These two protein chains interact to form a complex.

Residue-level contacts at the interface:
Residue S406 in the second protein is in contact with residue S35 in the first protein (closest heavy-atom distance 3.7 Å).
Residue P480 in the second protein interacts with residue K300 in the first protein (closest heavy-atom distance 3.7 Å).
Residue Y360 in the second protein is in contact with residue Q173 in the first protein (closest heavy-atom distance 3.4 Å).
Residue P480 in the second protein contacts residue A299 in the first protein (closest heavy-atom distance 3.7 Å).
Residue L418 in the second protein interacts with residue Q31 in the first protein (closest heavy-atom distance 3.3 Å).
Residue Y360 in the second protein contacts residue N176 in the first protein (closest heavy-atom distance 3.7 Å).
Residue L422 in the second protein contacts residue P221 in the first protein (closest heavy-atom distance 3.7 Å).
Residue T419 in the second protein contacts residue L224 in the first protein (closest heavy-atom distance 3.7 Å).
Residue N367 in the second protein interacts with residue A171 in the first protein (closest heavy-atom distance 3.2 Å).
Residue G364 in the second protein contacts residue Q173 in the first protein (closest heavy-atom distance 3.3 Å).
Residue N366 in the second protein contacts residue R259 in the first protein (closest heavy-atom distance 3.3 Å).
Residue K377 in the second protein interacts with residue D169 in the first protein (closest heavy-atom distance 3.8 Å).
Residue I400 in the second protein interacts with residue M119 in the first protein (closest heavy-atom distance 3.6 Å).
Residue Y414 in the second protein interacts with residue Y101 in the first protein (closest heavy-atom distance 3.3 Å).
Residue D380 in the second protein is in contact with residue K24 in the first protein (closest heavy-atom distance 2.6 Å).
Residue W476 in the second protein is in contact with residue K300 in the first protein (closest heavy-atom distance 3.5 Å).
Residue K370 in the second protein contacts residue A253 in the first protein (closest heavy-atom distance 3.4 Å).
Residue S423 in the second protein is in contact with residue P221 in the first protein (closest heavy-atom distance 3.2 Å).
Residue T430 in the second protein contacts residue Y226 in the first protein (closest heavy-atom distance 3.8 Å).
Residue T430 in the second protein contacts residue L243 in the first protein (closest heavy-atom distance 3.3 Å).
Residue Q393 in the second protein is in contact with residue Q127 in the first protein (closest heavy-atom distance 3.7 Å).
Residue N367 in the second protein is in contact with residue Y174 in the first protein (closest heavy-atom distance 3.8 Å).
Residue F404 in the second protein interacts with residue K116 in the first protein (closest heavy-atom distance 3.6 Å).
Residue D362 in the second protein interacts with residue T284 in the first protein (closest heavy-atom distance 2.7 Å).
Residue I400 in the second protein interacts with residue S122 in the first protein (closest heavy-atom distance 3.8 Å).
Residue N367 in the second protein is in contact with residue S170 in the first protein (closest heavy-atom distance 3.7 Å).
Residue A427 in the second protein interacts with residue Q225 in the first protein (closest heavy-atom distance 3.6 Å).
Residue I400 in the second protein is in contact with residue P19 in the first protein (closest heavy-atom distance 3.7 Å).
Residue K370 in the second protein contacts residue A254 in the first protein (closest heavy-atom distance 3.7 Å).
Residue Q355 in the second protein interacts with residue C271 in the first protein (closest heavy-atom distance 2.8 Å).
Residue L363 in the second protein interacts with residue M175 in the first protein (closest heavy-atom distance 3.7 Å).
Residue L363 in the second protein is in contact with residue Y174 in the first protein (closest heavy-atom distance 3.6 Å).
Residue N367 in the second protein is in contact with residue L172 in the first protein (closest heavy-atom distance 2.4 Å).
Residue S423 in the second protein interacts with residue Q225 in the first protein (closest heavy-atom distance 3.5 Å).
Residue A413 in the second protein is in contact with residue D39 in the first protein (closest heavy-atom distance 3.2 Å).
Residue R381 in the second protein contacts residue E130 in the first protein (closest heavy-atom distance 3.4 Å).
Residue S397 in the second protein interacts with residue S122 in the first protein (closest heavy-atom distance 3.4 Å).
Residue L363 in the second protein is in contact with residue C257 in the first protein (closest heavy-atom distance 3.7 Å).
Residue S403 in the second protein interacts with residue L34 in the first protein (closest heavy-atom distance 3.6 Å).
Residue L363 in the second protein interacts with residue Q173 in the first protein (closest heavy-atom distance 3.3 Å).
Residue R381 in the second protein contacts residue H128 in the first protein (closest heavy-atom distance 3.3 Å).
Residue E359 in the second protein contacts residue S273 in the first protein (closest heavy-atom distance 3.2 Å).
Residue L422 in the second protein contacts residue S222 in the first protein (closest heavy-atom distance 3.2 Å).
Residue F404 in the second protein is in contact with residue M119 in the first protein (closest heavy-atom distance 3.6 Å).
Residue R408 in the second protein is in contact with residue K116 in the first protein (closest heavy-atom distance 3.4 Å).
Residue I358 in the second protein interacts with residue T284 in the first protein (closest heavy-atom distance 3.4 Å).
Residue V481 in the second protein contacts residue V296 in the first protein (closest heavy-atom distance 3.8 Å).
Residue Y383 in the second protein contacts residue K28 in the first protein (closest heavy-atom distance 3.3 Å).
Residue Q393 in the second protein interacts with residue I124 in the first protein (closest heavy-atom distance 2.4 Å).
Residue V369 in the second protein contacts residue R259 in the first protein (closest heavy-atom distance 3.7 Å).
Residue E359 in the second protein contacts residue F256 in the first protein (closest heavy-atom distance 3.2 Å).
Residue T419 in the second protein is in contact with residue D39 in the first protein (closest heavy-atom distance 3.9 Å).
Residue T419 in the second protein interacts with residue P221 in the first protein (closest heavy-atom distance 3.8 Å).
Residue L363 in the second protein interacts with residue F256 in the first protein (closest heavy-atom distance 3.3 Å).
Residue S423 in the second protein is in contact with residue L224 in the first protein (closest heavy-atom distance 3.5 Å).
Residue Q355 in the second protein is in contact with residue C285 in the first protein (closest heavy-atom distance 3.0 Å).
Residue D399 in the second protein interacts with residue G23 in the first protein (closest heavy-atom distance 3.2 Å).
Residue H384 in the second protein contacts residue K24 in the first protein (closest heavy-atom distance 3.4 Å).
Residue K370 in the second protein is in contact with residue R252 in the first protein (closest heavy-atom distance 2.9 Å).
Residue K377 in the second protein is in contact with residue S170 in the first protein (closest heavy-atom distance 3.6 Å).

Sequence of the second protein:
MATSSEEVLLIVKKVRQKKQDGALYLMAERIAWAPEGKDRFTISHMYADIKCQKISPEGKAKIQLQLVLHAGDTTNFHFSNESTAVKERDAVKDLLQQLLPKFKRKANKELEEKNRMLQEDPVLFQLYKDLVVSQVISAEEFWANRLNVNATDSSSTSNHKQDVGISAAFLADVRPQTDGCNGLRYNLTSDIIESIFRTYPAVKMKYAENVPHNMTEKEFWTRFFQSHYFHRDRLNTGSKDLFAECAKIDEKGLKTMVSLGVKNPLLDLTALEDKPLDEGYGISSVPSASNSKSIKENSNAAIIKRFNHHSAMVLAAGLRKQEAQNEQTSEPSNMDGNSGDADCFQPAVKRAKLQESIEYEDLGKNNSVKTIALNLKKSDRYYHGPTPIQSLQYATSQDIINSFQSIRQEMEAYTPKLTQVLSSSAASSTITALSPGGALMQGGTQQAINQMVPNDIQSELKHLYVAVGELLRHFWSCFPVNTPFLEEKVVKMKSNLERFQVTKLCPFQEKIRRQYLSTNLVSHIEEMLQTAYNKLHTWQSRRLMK

Sequence of the first protein:
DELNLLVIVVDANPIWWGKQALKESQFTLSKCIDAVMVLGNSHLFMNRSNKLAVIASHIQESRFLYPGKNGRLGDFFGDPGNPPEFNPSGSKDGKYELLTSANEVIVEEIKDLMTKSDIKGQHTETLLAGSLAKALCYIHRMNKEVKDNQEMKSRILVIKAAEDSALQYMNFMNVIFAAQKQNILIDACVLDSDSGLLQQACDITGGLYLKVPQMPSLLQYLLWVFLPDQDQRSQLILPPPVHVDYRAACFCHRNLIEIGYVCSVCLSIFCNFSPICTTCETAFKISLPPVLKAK